Sequence of the first protein:
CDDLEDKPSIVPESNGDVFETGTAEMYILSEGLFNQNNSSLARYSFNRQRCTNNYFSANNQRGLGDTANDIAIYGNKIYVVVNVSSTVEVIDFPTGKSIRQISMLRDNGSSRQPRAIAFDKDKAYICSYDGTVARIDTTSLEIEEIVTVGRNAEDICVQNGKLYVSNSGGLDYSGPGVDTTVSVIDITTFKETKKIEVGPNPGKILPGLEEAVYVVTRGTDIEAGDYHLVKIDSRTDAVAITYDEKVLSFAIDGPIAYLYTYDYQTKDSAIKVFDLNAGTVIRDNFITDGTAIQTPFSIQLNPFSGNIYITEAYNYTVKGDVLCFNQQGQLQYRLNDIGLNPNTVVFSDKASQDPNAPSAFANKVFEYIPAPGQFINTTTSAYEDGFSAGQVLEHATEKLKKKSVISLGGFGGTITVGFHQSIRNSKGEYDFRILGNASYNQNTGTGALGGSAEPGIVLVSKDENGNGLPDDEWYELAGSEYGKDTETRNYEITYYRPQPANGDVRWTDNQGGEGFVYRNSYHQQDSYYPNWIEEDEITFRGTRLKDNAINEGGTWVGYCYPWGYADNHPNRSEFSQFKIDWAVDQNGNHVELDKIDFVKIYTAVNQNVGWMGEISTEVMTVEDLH

Residue-level contacts at the interface:
Residue D29 in the first protein contacts residue R561 in the second protein (closest heavy-atom distance 3.2 Å).
Residue Q87 in the first protein interacts with residue V231 in the second protein (closest heavy-atom distance 3.4 Å).
Residue L30 in the first protein is in contact with residue K612 in the second protein (closest heavy-atom distance 2.8 Å).
Residue Q62 in the first protein contacts residue N665 in the second protein (closest heavy-atom distance 3.2 Å).
Residue D198 in the first protein interacts with residue T331 in the second protein (closest heavy-atom distance 3.3 Å).
Residue R88 in the first protein interacts with residue Y282 in the second protein (closest heavy-atom distance 2.7 Å).
Residue L30 in the first protein interacts with residue Y614 in the second protein (closest heavy-atom distance 3.6 Å).
Residue L90 in the first protein contacts residue Y282 in the second protein (closest heavy-atom distance 3.4 Å).
Residue S137 in the first protein interacts with residue Y283 in the second protein (closest heavy-atom distance 3.4 Å).
Residue K33 in the first protein is in contact with residue H580 in the second protein (closest heavy-atom distance 3.5 Å).
Residue V344 in the first protein contacts residue P573 in the second protein (closest heavy-atom distance 3.5 Å).
Residue N63 in the first protein interacts with residue L281 in the second protein (closest heavy-atom distance 3.5 Å).
Residue Y155 in the first protein interacts with residue L330 in the second protein (closest heavy-atom distance 3.5 Å).
Residue E249 in the first protein interacts with residue F520 in the second protein (closest heavy-atom distance 3.3 Å).
Residue Q87 in the first protein contacts residue Q232 in the second protein (closest heavy-atom distance 2.8 Å).
Residue Q62 in the first protein is in contact with residue M615 in the second protein (closest heavy-atom distance 3.3 Å).
Residue Q320 in the first protein interacts with residue P573 in the second protein (closest heavy-atom distance 3.3 Å).
Residue G135 in the first protein is in contact with residue Y283 in the second protein (closest heavy-atom distance 3.5 Å).
Residue R88 in the first protein is in contact with residue Y225 in the second protein (closest heavy-atom distance 3.3 Å).
Residue G89 in the first protein is in contact with residue L281 in the second protein (closest heavy-atom distance 3.4 Å).
Residue N61 in the first protein contacts residue N665 in the second protein (closest heavy-atom distance 3.5 Å).
Residue D247 in the first protein contacts residue K465 in the second protein (closest heavy-atom distance 2.6 Å).
Residue N63 in the first protein is in contact with residue N665 in the second protein (closest heavy-atom distance 2.9 Å).
Residue L59 in the first protein contacts residue K517 in the second protein (closest heavy-atom distance 3.4 Å).
Residue S111 in the first protein contacts residue L281 in the second protein (closest heavy-atom distance 3.1 Å).
Residue N63 in the first protein interacts with residue T280 in the second protein (closest heavy-atom distance 3.5 Å).
Residue G58 in the first protein is in contact with residue K517 in the second protein (closest heavy-atom distance 3.3 Å).
Residue K33 in the first protein is in contact with residue N619 in the second protein (closest heavy-atom distance 3.0 Å).
Residue C27 in the first protein contacts residue V588 in the second protein (closest heavy-atom distance 3.3 Å).
Residue D32 in the first protein contacts residue S621 in the second protein (closest heavy-atom distance 3.3 Å).
Residue S136 in the first protein is in contact with residue D328 in the second protein (closest heavy-atom distance 3.5 Å).
Residue N134 in the first protein interacts with residue R287 in the second protein (closest heavy-atom distance 3.5 Å).
Residue R132 in the first protein contacts residue D328 in the second protein (closest heavy-atom distance 3.4 Å).
Residue S200 in the first protein interacts with residue D464 in the second protein (closest heavy-atom distance 2.5 Å).
Residue E31 in the first protein contacts residue Y614 in the second protein (closest heavy-atom distance 3.4 Å).
Residue D92 in the first protein is in contact with residue T280 in the second protein (closest heavy-atom distance 3.3 Å).
Residue V344 in the first protein interacts with residue Q618 in the second protein (closest heavy-atom distance 3.3 Å).
Residue Q87 in the first protein is in contact with residue D230 in the second protein (closest heavy-atom distance 2.9 Å).
Residue S83 in the first protein is in contact with residue D228 in the second protein (closest heavy-atom distance 3.6 Å).
Residue N178 in the first protein is in contact with residue L330 in the second protein (closest heavy-atom distance 3.1 Å).
Residue G89 in the first protein is in contact with residue Y225 in the second protein (closest heavy-atom distance 2.5 Å).
Residue N86 in the first protein contacts residue Q232 in the second protein (closest heavy-atom distance 3.1 Å).
Residue Y342 in the first protein is in contact with residue P515 in the second protein (closest heavy-atom distance 3.2 Å).
Residue T343 in the first protein is in contact with residue L616 in the second protein (closest heavy-atom distance 3.3 Å).
Residue N63 in the first protein contacts residue T279 in the second protein (closest heavy-atom distance 2.7 Å).
Residue S111 in the first protein is in contact with residue Y283 in the second protein (closest heavy-atom distance 3.4 Å).
Residue G89 in the first protein is in contact with residue Y282 in the second protein (closest heavy-atom distance 2.4 Å).
Residue V110 in the first protein is in contact with residue Y283 in the second protein (closest heavy-atom distance 3.3 Å).
Residue D156 in the first protein interacts with residue L330 in the second protein (closest heavy-atom distance 3.4 Å).
Residue D32 in the first protein contacts residue Y614 in the second protein (closest heavy-atom distance 3.0 Å).
Residue G135 in the first protein interacts with residue F285 in the second protein (closest heavy-atom distance 3.2 Å).
Residue R88 in the first protein contacts residue Q232 in the second protein (closest heavy-atom distance 3.3 Å).
Residue D198 in the first protein interacts with residue S332 in the second protein (closest heavy-atom distance 2.8 Å).
Residue G196 in the first protein contacts residue L519 in the second protein (closest heavy-atom distance 3.3 Å).
Residue D29 in the first protein is in contact with residue R587 in the second protein (closest heavy-atom distance 3.3 Å).
Residue E57 in the first protein interacts with residue K517 in the second protein (closest heavy-atom distance 3.5 Å).
Residue R132 in the first protein contacts residue L330 in the second protein (closest heavy-atom distance 3.4 Å).
Residue N367 in the first protein is in contact with residue K517 in the second protein (closest heavy-atom distance 3.3 Å).
Residue Y199 in the first protein interacts with residue D464 in the second protein (closest heavy-atom distance 3.5 Å).
Residue D29 in the first protein contacts residue Y559 in the second protein (closest heavy-atom distance 2.6 Å).

These two protein chains interact to form a complex.

Sequence of the second protein:
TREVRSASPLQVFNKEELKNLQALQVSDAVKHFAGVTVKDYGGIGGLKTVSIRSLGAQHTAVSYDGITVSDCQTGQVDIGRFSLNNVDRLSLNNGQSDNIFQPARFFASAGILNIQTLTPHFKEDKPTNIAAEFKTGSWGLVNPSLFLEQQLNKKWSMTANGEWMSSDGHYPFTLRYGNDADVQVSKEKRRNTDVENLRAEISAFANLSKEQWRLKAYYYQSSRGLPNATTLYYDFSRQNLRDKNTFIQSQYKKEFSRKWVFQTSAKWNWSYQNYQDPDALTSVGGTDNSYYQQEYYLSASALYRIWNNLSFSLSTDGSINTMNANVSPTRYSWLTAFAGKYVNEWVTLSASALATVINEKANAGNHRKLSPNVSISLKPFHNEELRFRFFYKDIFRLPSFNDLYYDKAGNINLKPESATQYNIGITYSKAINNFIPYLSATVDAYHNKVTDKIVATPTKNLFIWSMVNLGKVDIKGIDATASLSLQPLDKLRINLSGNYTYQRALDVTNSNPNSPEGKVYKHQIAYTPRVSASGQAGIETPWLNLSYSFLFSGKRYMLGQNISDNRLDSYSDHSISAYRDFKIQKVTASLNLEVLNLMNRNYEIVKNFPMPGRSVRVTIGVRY